Residue-level contacts at the interface:
Residue K146 in chain B is in contact with residue L8 in chain A (closest heavy-atom distance 4.7 Å).
Residue W167 in chain B is in contact with residue E1 in chain A (closest heavy-atom distance 3.4 Å).
Residue K66 in chain B interacts with residue A2 in chain A (closest heavy-atom distance 2.8 Å).
Residue F9 in chain B is in contact with residue A2 in chain A (closest heavy-atom distance 4.9 Å).
Residue Y159 in chain B interacts with residue E1 in chain A (closest heavy-atom distance 2.6 Å).
Residue Y159 in chain B is in contact with residue A2 in chain A (closest heavy-atom distance 3.6 Å).
Residue Y159 in chain B interacts with residue G4 in chain A (closest heavy-atom distance 4.7 Å).
Residue H70 in chain B is in contact with residue A2 in chain A (closest heavy-atom distance 4.6 Å).
Residue T142 in chain B is in contact with residue V10 in chain A (closest heavy-atom distance 4.9 Å).
Residue M5 in chain B contacts residue E1 in chain A (closest heavy-atom distance 3.9 Å).
Residue D77 in chain B contacts residue T9 in chain A (closest heavy-atom distance 3.1 Å).
Residue T73 in chain B contacts residue T9 in chain A (closest heavy-atom distance 3.7 Å).
Residue Y159 in chain B is in contact with residue A3 in chain A (closest heavy-atom distance 3.5 Å).
Residue H70 in chain B interacts with residue A3 in chain A (closest heavy-atom distance 3.4 Å).
Residue V152 in chain B contacts residue G6 in chain A (closest heavy-atom distance 3.4 Å).
Residue Y123 in chain B contacts residue V10 in chain A (closest heavy-atom distance 4.2 Å).
Residue W147 in chain B is in contact with residue L8 in chain A (closest heavy-atom distance 3.5 Å).
Residue L156 in chain B is in contact with residue I7 in chain A (closest heavy-atom distance 4.5 Å).
Residue Y7 in chain B is in contact with residue A2 in chain A (closest heavy-atom distance 3.4 Å).
Residue K66 in chain B interacts with residue A3 in chain A (closest heavy-atom distance 3.6 Å).
Residue E63 in chain B interacts with residue E1 in chain A (closest heavy-atom distance 3.3 Å).
Residue K146 in chain B is in contact with residue T9 in chain A (closest heavy-atom distance 2.6 Å).
Residue L156 in chain B interacts with residue I5 in chain A (closest heavy-atom distance 4.1 Å).
Residue Y159 in chain B interacts with residue I5 in chain A (closest heavy-atom distance 4.6 Å).
Residue D77 in chain B contacts residue V10 in chain A (closest heavy-atom distance 2.9 Å).
Residue Y7 in chain B interacts with residue E1 in chain A (closest heavy-atom distance 2.8 Å).
Residue K66 in chain B interacts with residue E1 in chain A (closest heavy-atom distance 2.8 Å).
Residue T73 in chain B interacts with residue I7 in chain A (closest heavy-atom distance 4.5 Å).
Residue Y171 in chain B is in contact with residue E1 in chain A (closest heavy-atom distance 2.6 Å).
Residue K146 in chain B is in contact with residue V10 in chain A (closest heavy-atom distance 3.7 Å).
Residue T80 in chain B interacts with residue V10 in chain A (closest heavy-atom distance 4.0 Å).
Residue D77 in chain B interacts with residue L8 in chain A (closest heavy-atom distance 4.6 Å).
Residue L81 in chain B is in contact with residue V10 in chain A (closest heavy-atom distance 3.9 Å).
Residue H114 in chain B is in contact with residue I7 in chain A (closest heavy-atom distance 4.2 Å).
Residue Y59 in chain B contacts residue E1 in chain A (closest heavy-atom distance 3.9 Å).
Residue Q155 in chain B interacts with residue G6 in chain A (closest heavy-atom distance 3.0 Å).
Residue T73 in chain B contacts residue L8 in chain A (closest heavy-atom distance 3.8 Å).
Residue Y116 in chain B interacts with residue V10 in chain A (closest heavy-atom distance 3.5 Å).
Residue W147 in chain B interacts with residue T9 in chain A (closest heavy-atom distance 3.0 Å).
Residue H70 in chain B is in contact with residue I7 in chain A (closest heavy-atom distance 3.9 Å).
Residue E63 in chain B interacts with residue A2 in chain A (closest heavy-atom distance 2.9 Å).
Residue Y99 in chain B is in contact with residue A2 in chain A (closest heavy-atom distance 3.6 Å).
Residue L156 in chain B interacts with residue G6 in chain A (closest heavy-atom distance 3.5 Å).
Residue T163 in chain B contacts residue E1 in chain A (closest heavy-atom distance 3.6 Å).
Residue A158 in chain B is in contact with residue I5 in chain A (closest heavy-atom distance 4.4 Å).
Residue W147 in chain B is in contact with residue V10 in chain A (closest heavy-atom distance 4.0 Å).
Residue H114 in chain B is in contact with residue G6 in chain A (closest heavy-atom distance 4.7 Å).
Residue K66 in chain B contacts residue G4 in chain A (closest heavy-atom distance 3.8 Å).
Residue Q155 in chain B interacts with residue L8 in chain A (closest heavy-atom distance 4.4 Å).
Residue V152 in chain B interacts with residue L8 in chain A (closest heavy-atom distance 3.8 Å).
Residue Y84 in chain B contacts residue V10 in chain A (closest heavy-atom distance 3.4 Å).
Residue Y99 in chain B interacts with residue I7 in chain A (closest heavy-atom distance 3.9 Å).
Residue F33 in chain B interacts with residue E1 in chain A (closest heavy-atom distance 4.5 Å).
Residue T143 in chain B is in contact with residue V10 in chain A (closest heavy-atom distance 2.6 Å).
Residue A150 in chain B is in contact with residue L8 in chain A (closest heavy-atom distance 3.7 Å).
Residue V76 in chain B is in contact with residue T9 in chain A (closest heavy-atom distance 3.6 Å).
Residue R97 in chain B is in contact with residue L8 in chain A (closest heavy-atom distance 4.3 Å).
Residue R97 in chain B contacts residue I7 in chain A (closest heavy-atom distance 4.0 Å).
Residue Y99 in chain B is in contact with residue A3 in chain A (closest heavy-atom distance 2.9 Å).
Residue Q155 in chain B interacts with residue I5 in chain A (closest heavy-atom distance 3.4 Å).

These two protein chains interact to form a complex.

Sequence of chain B:
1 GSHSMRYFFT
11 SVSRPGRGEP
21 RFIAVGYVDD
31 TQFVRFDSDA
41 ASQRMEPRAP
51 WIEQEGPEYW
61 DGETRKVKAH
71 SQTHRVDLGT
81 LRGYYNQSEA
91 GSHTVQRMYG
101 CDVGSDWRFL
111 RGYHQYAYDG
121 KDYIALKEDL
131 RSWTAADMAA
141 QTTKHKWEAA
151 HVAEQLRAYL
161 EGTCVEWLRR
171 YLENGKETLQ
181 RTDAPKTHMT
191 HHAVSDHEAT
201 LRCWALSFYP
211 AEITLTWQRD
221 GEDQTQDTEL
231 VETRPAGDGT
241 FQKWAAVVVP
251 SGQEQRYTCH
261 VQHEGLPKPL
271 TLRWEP

Sequence of chain A:
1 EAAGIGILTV